This data describes a binding interaction between two proteins.

Sequence of the second protein:
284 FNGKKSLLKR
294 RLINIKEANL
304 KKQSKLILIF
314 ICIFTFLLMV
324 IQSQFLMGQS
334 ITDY

Sequence of the first protein:
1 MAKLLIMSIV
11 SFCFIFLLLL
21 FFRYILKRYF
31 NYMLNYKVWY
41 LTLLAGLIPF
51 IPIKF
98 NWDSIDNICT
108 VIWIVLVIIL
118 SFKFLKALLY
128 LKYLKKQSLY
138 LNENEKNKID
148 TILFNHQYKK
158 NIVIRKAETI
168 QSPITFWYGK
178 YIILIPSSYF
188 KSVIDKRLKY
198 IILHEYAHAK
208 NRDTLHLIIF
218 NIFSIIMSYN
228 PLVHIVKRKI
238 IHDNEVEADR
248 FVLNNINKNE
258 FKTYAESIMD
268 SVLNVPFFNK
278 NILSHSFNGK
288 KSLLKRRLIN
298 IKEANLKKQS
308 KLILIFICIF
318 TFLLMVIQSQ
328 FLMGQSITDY

Residue-level contacts at the interface:
Residue I51 in the first protein contacts residue M330 in the second protein (closest heavy-atom distance 2.9 Å).
Residue D246 in the first protein interacts with residue R294 in the second protein (closest heavy-atom distance 2.9 Å).
Residue K287 in the first protein is in contact with residue L290 in the second protein (closest heavy-atom distance 4.5 Å).
Residue M7 in the first protein interacts with residue M330 in the second protein (closest heavy-atom distance 3.6 Å).
Residue R247 in the first protein interacts with residue N302 in the second protein (closest heavy-atom distance 4.2 Å).
Residue A262 in the first protein contacts residue I298 in the second protein (closest heavy-atom distance 4.3 Å).
Residue Y32 in the first protein interacts with residue Q306 in the second protein (closest heavy-atom distance 3.6 Å).
Residue N31 in the first protein interacts with residue Q306 in the second protein (closest heavy-atom distance 3.1 Å).
Residue D246 in the first protein contacts residue I298 in the second protein (closest heavy-atom distance 4.2 Å).
Residue K54 in the first protein interacts with residue I334 in the second protein (closest heavy-atom distance 3.8 Å).
Residue L26 in the first protein is in contact with residue I314 in the second protein (closest heavy-atom distance 3.8 Å).
Residue Y32 in the first protein is in contact with residue K305 in the second protein (closest heavy-atom distance 3.3 Å).
Residue M33 in the first protein is in contact with residue N302 in the second protein (closest heavy-atom distance 4.1 Å).
Residue L291 in the first protein interacts with residue L291 in the second protein (closest heavy-atom distance 4.3 Å).
Residue I53 in the first protein is in contact with residue Q332 in the second protein (closest heavy-atom distance 3.0 Å).
Residue L250 in the first protein is in contact with residue I298 in the second protein (closest heavy-atom distance 3.9 Å).
Residue P49 in the first protein contacts residue M330 in the second protein (closest heavy-atom distance 3.7 Å).
Residue M7 in the first protein interacts with residue G331 in the second protein (closest heavy-atom distance 3.6 Å).
Residue F22 in the first protein interacts with residue F317 in the second protein (closest heavy-atom distance 4.0 Å).
Residue N31 in the first protein is in contact with residue N302 in the second protein (closest heavy-atom distance 3.0 Å).
Residue Y32 in the first protein interacts with residue I310 in the second protein (closest heavy-atom distance 4.0 Å).
Residue I51 in the first protein contacts residue G331 in the second protein (closest heavy-atom distance 4.1 Å).
Residue I53 in the first protein interacts with residue M330 in the second protein (closest heavy-atom distance 3.4 Å).
Residue Y261 in the first protein contacts residue I298 in the second protein (closest heavy-atom distance 4.5 Å).
Residue N35 in the first protein is in contact with residue L311 in the second protein (closest heavy-atom distance 3.6 Å).
Residue A45 in the first protein interacts with residue M322 in the second protein (closest heavy-atom distance 3.8 Å).
Residue L26 in the first protein contacts residue I310 in the second protein (closest heavy-atom distance 4.0 Å).
Residue I265 in the first protein contacts residue R294 in the second protein (closest heavy-atom distance 4.0 Å).
Residue L18 in the first protein contacts residue L321 in the second protein (closest heavy-atom distance 4.0 Å).
Residue A262 in the first protein interacts with residue L295 in the second protein (closest heavy-atom distance 4.5 Å).
Residue L34 in the first protein interacts with residue L311 in the second protein (closest heavy-atom distance 4.1 Å).
Residue H239 in the first protein interacts with residue R293 in the second protein (closest heavy-atom distance 3.0 Å).
Residue V243 in the first protein interacts with residue N297 in the second protein (closest heavy-atom distance 4.3 Å).
Residue I51 in the first protein is in contact with residue Q332 in the second protein (closest heavy-atom distance 3.9 Å).
Residue L4 in the first protein is in contact with residue G331 in the second protein (closest heavy-atom distance 4.5 Å).
Residue H201 in the first protein interacts with residue R294 in the second protein (closest heavy-atom distance 4.5 Å).
Residue H239 in the first protein is in contact with residue L290 in the second protein (closest heavy-atom distance 3.7 Å).
Residue P52 in the first protein is in contact with residue I334 in the second protein (closest heavy-atom distance 3.5 Å).
Residue P49 in the first protein is in contact with residue G331 in the second protein (closest heavy-atom distance 3.5 Å).
Residue V38 in the first protein is in contact with residue C315 in the second protein (closest heavy-atom distance 4.1 Å).
Residue P52 in the first protein is in contact with residue Q332 in the second protein (closest heavy-atom distance 3.3 Å).
Residue F30 in the first protein contacts residue K304 in the second protein (closest heavy-atom distance 4.5 Å).
Residue V269 in the first protein interacts with residue L291 in the second protein (closest heavy-atom distance 4.2 Å).
Residue M33 in the first protein contacts residue Q306 in the second protein (closest heavy-atom distance 3.3 Å).
Residue N31 in the first protein is in contact with residue E300 in the second protein (closest heavy-atom distance 4.3 Å).
Residue R247 in the first protein interacts with residue Q306 in the second protein (closest heavy-atom distance 2.7 Å).
Residue F14 in the first protein interacts with residue Q325 in the second protein (closest heavy-atom distance 3.4 Å).
Residue M1 in the first protein interacts with residue S333 in the second protein (closest heavy-atom distance 3.8 Å).
Residue K54 in the first protein is in contact with residue Q332 in the second protein (closest heavy-atom distance 2.9 Å).
Residue L44 in the first protein is in contact with residue M322 in the second protein (closest heavy-atom distance 4.2 Å).
Residue M7 in the first protein contacts residue L329 in the second protein (closest heavy-atom distance 4.0 Å).
Residue L18 in the first protein is in contact with residue T318 in the second protein (closest heavy-atom distance 4.0 Å).
Residue F22 in the first protein interacts with residue I314 in the second protein (closest heavy-atom distance 3.7 Å).
Residue Y32 in the first protein is in contact with residue S307 in the second protein (closest heavy-atom distance 4.0 Å).
Residue Y32 in the first protein is in contact with residue K304 in the second protein (closest heavy-atom distance 4.6 Å).
Residue I48 in the first protein is in contact with residue M330 in the second protein (closest heavy-atom distance 3.3 Å).
Residue L18 in the first protein contacts residue F317 in the second protein (closest heavy-atom distance 4.5 Å).
Residue I15 in the first protein contacts residue T318 in the second protein (closest heavy-atom distance 4.6 Å).
Residue I48 in the first protein contacts residue M322 in the second protein (closest heavy-atom distance 3.8 Å).
Residue N31 in the first protein is in contact with residue K304 in the second protein (closest heavy-atom distance 4.2 Å).